This data describes a binding interaction between two proteins.

Contacts between the two chains:
Residue R365 in the first protein contacts residue D16 in the second protein (closest heavy-atom distance 2.4 Å).
Residue N124 in the first protein contacts residue W4 in the second protein (closest heavy-atom distance 4.0 Å).
Residue H373 in the first protein contacts residue W14 in the second protein (closest heavy-atom distance 4.1 Å).
Residue S377 in the first protein contacts residue W4 in the second protein (closest heavy-atom distance 4.5 Å).
Residue V211 in the first protein interacts with residue E6 in the second protein (closest heavy-atom distance 4.6 Å).
Residue H373 in the first protein is in contact with residue A11 in the second protein (closest heavy-atom distance 3.3 Å).
Residue H216 in the first protein is in contact with residue M15 in the second protein (closest heavy-atom distance 3.5 Å).
Residue A361 in the first protein contacts residue W14 in the second protein (closest heavy-atom distance 4.2 Å).
Residue H373 in the first protein contacts residue G13 in the second protein (closest heavy-atom distance 3.5 Å).
Residue H373 in the first protein interacts with residue Y12 in the second protein (closest heavy-atom distance 3.2 Å).
Residue V215 in the first protein is in contact with residue W14 in the second protein (closest heavy-atom distance 4.1 Å).
Residue V215 in the first protein contacts residue Y12 in the second protein (closest heavy-atom distance 4.4 Å).
Residue L231 in the first protein contacts residue D16 in the second protein (closest heavy-atom distance 4.5 Å).
Residue W227 in the first protein interacts with residue D16 in the second protein (closest heavy-atom distance 3.4 Å).
Residue V358 in the first protein interacts with residue D16 in the second protein (closest heavy-atom distance 4.5 Å).
Residue P123 in the first protein contacts residue M15 in the second protein (closest heavy-atom distance 4.5 Å).
Residue F119 in the first protein contacts residue M15 in the second protein (closest heavy-atom distance 3.4 Å).
Residue C136 in the first protein is in contact with residue M15 in the second protein (closest heavy-atom distance 4.5 Å).
Residue V207 in the first protein is in contact with residue E6 in the second protein (closest heavy-atom distance 4.9 Å).
Residue Q213 in the first protein is in contact with residue Y12 in the second protein (closest heavy-atom distance 3.7 Å).
Residue I381 in the first protein interacts with residue W4 in the second protein (closest heavy-atom distance 4.2 Å).
Residue V207 in the first protein is in contact with residue Y12 in the second protein (closest heavy-atom distance 4.1 Å).
Residue Y198 in the first protein is in contact with residue D16 in the second protein (closest heavy-atom distance 3.3 Å).
Residue P123 in the first protein is in contact with residue W4 in the second protein (closest heavy-atom distance 3.2 Å).
Residue G369 in the first protein contacts residue A11 in the second protein (closest heavy-atom distance 4.2 Å).
Residue V215 in the first protein is in contact with residue G13 in the second protein (closest heavy-atom distance 3.4 Å).
Residue R365 in the first protein interacts with residue G13 in the second protein (closest heavy-atom distance 4.0 Å).
Residue V207 in the first protein contacts residue W4 in the second protein (closest heavy-atom distance 4.8 Å).
Residue H385 in the first protein contacts residue M15 in the second protein (closest heavy-atom distance 3.5 Å).
Residue R365 in the first protein is in contact with residue W14 in the second protein (closest heavy-atom distance 2.7 Å).
Residue G378 in the first protein is in contact with residue W4 in the second protein (closest heavy-atom distance 4.7 Å).
Residue I381 in the first protein is in contact with residue W14 in the second protein (closest heavy-atom distance 3.5 Å).
Residue P370 in the first protein is in contact with residue A11 in the second protein (closest heavy-atom distance 4.0 Å).
Residue V211 in the first protein is in contact with residue W4 in the second protein (closest heavy-atom distance 4.5 Å).
Residue H373 in the first protein is in contact with residue L5 in the second protein (closest heavy-atom distance 4.1 Å).
Residue Q213 in the first protein is in contact with residue W4 in the second protein (closest heavy-atom distance 3.2 Å).
Residue L376 in the first protein interacts with residue W14 in the second protein (closest heavy-atom distance 4.0 Å).
Residue F129 in the first protein interacts with residue M15 in the second protein (closest heavy-atom distance 3.7 Å).
Residue G127 in the first protein contacts residue W4 in the second protein (closest heavy-atom distance 4.5 Å).
Residue R374 in the first protein interacts with residue L5 in the second protein (closest heavy-atom distance 3.7 Å).
Residue H216 in the first protein interacts with residue W14 in the second protein (closest heavy-atom distance 4.9 Å).
Residue H385 in the first protein contacts residue D16 in the second protein (closest heavy-atom distance 3.6 Å).
Residue T120 in the first protein is in contact with residue M15 in the second protein (closest heavy-atom distance 4.2 Å).
Residue G208 in the first protein contacts residue E6 in the second protein (closest heavy-atom distance 5.0 Å).
Residue C214 in the first protein contacts residue M15 in the second protein (closest heavy-atom distance 4.3 Å).
Residue Q213 in the first protein contacts residue G13 in the second protein (closest heavy-atom distance 4.5 Å).
Residue H385 in the first protein contacts residue W14 in the second protein (closest heavy-atom distance 3.3 Å).
Residue P370 in the first protein is in contact with residue E9 in the second protein (closest heavy-atom distance 4.8 Å).
Residue Y198 in the first protein contacts residue M15 in the second protein (closest heavy-atom distance 5.0 Å).
Residue V139 in the first protein contacts residue M15 in the second protein (closest heavy-atom distance 4.8 Å).
Residue N362 in the first protein interacts with residue D16 in the second protein (closest heavy-atom distance 3.7 Å).
Residue R365 in the first protein interacts with residue M15 in the second protein (closest heavy-atom distance 4.9 Å).
Residue W218 in the first protein interacts with residue D16 in the second protein (closest heavy-atom distance 4.3 Å).
Residue H216 in the first protein is in contact with residue D16 in the second protein (closest heavy-atom distance 4.1 Å).

Sequence of the first protein:
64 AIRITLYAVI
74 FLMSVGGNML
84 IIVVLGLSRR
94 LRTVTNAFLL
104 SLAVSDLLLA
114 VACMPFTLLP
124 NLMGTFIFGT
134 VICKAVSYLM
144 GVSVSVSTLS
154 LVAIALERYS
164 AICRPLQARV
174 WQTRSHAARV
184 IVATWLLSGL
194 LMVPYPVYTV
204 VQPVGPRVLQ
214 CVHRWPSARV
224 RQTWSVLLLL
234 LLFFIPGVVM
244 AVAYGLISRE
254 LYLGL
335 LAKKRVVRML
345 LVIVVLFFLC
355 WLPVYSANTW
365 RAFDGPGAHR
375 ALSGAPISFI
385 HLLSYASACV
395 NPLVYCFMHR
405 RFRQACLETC

Sequence of the second protein:
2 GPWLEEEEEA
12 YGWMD